Contacts between the two chains:
Residue Q208 in the second protein is in contact with residue Q155 in the first protein (closest heavy-atom distance 4.7 Å).
Residue H211 in the second protein contacts residue A156 in the first protein (closest heavy-atom distance 4.2 Å).
Residue Q208 in the second protein is in contact with residue K153 in the first protein (closest heavy-atom distance 4.7 Å).
Residue Q208 in the second protein is in contact with residue L126 in the first protein (closest heavy-atom distance 3.9 Å).
Residue H211 in the second protein contacts residue Q155 in the first protein (closest heavy-atom distance 3.3 Å).

Sequence of the first protein:
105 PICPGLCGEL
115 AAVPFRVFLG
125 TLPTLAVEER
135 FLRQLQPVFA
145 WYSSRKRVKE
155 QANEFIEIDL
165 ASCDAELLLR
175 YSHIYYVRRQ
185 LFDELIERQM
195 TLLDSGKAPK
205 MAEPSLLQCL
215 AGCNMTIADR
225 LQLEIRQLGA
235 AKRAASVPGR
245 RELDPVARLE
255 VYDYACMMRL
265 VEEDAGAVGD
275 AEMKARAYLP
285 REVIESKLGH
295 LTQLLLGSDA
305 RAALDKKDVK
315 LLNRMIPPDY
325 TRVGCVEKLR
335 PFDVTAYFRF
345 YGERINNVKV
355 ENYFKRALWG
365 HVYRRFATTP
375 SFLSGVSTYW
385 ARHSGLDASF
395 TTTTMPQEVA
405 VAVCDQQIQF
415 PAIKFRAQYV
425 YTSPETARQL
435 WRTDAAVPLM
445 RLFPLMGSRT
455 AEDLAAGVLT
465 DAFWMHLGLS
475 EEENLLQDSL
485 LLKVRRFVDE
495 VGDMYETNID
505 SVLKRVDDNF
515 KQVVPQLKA

These two protein chains interact to form a complex.

Sequence of the second protein:
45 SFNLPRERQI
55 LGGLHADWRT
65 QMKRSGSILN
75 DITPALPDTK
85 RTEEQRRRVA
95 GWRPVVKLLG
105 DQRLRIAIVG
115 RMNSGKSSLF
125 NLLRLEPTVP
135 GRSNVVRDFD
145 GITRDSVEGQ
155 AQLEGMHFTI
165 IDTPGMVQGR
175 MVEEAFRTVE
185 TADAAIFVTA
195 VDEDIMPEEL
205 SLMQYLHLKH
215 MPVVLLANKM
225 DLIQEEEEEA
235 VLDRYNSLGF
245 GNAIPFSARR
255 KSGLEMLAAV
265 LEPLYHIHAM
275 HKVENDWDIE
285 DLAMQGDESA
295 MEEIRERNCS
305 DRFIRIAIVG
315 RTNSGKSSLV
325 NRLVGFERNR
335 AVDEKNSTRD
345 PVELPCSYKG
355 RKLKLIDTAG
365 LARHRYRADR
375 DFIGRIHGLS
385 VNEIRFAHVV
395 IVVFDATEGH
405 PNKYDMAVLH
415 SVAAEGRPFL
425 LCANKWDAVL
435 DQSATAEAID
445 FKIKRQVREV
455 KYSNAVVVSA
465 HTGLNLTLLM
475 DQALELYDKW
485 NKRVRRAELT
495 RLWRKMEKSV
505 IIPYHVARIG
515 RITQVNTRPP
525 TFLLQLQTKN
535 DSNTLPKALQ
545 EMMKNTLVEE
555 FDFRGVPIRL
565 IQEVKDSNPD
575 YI